Interface contacts:
Residue R35 in protein 1 interacts with residue F6 in protein 2 (closest heavy-atom distance 3.5 Å).
Residue Q21 in protein 1 interacts with residue F3 in protein 2 (closest heavy-atom distance 3.5 Å).
Residue Q21 in protein 1 is in contact with residue E8 in protein 2 (closest heavy-atom distance 4.3 Å).
Residue R35 in protein 1 is in contact with residue D5 in protein 2 (closest heavy-atom distance 3.3 Å).
Residue Y32 in protein 1 contacts residue F6 in protein 2 (closest heavy-atom distance 3.6 Å).
Residue E17 in protein 1 is in contact with residue L1 in protein 2 (closest heavy-atom distance 3.9 Å).
Residue F127 in protein 1 contacts residue T2 in protein 2 (closest heavy-atom distance 2.9 Å).
Residue F36 in protein 1 interacts with residue F6 in protein 2 (closest heavy-atom distance 3.5 Å).
Residue F36 in protein 1 is in contact with residue F3 in protein 2 (closest heavy-atom distance 3.4 Å).
Residue L117 in protein 1 interacts with residue F3 in protein 2 (closest heavy-atom distance 4.2 Å).
Residue F18 in protein 1 contacts residue F3 in protein 2 (closest heavy-atom distance 3.6 Å).
Residue V14 in protein 1 is in contact with residue F3 in protein 2 (closest heavy-atom distance 3.5 Å).
Residue Q21 in protein 1 interacts with residue F6 in protein 2 (closest heavy-atom distance 4.2 Å).
Residue K126 in protein 1 interacts with residue F6 in protein 2 (closest heavy-atom distance 4.9 Å).
Residue K126 in protein 1 interacts with residue D7 in protein 2 (closest heavy-atom distance 4.9 Å).
Residue N125 in protein 1 interacts with residue T2 in protein 2 (closest heavy-atom distance 3.4 Å).
Residue K126 in protein 1 interacts with residue G4 in protein 2 (closest heavy-atom distance 3.3 Å).
Residue R35 in protein 1 is in contact with residue G4 in protein 2 (closest heavy-atom distance 3.3 Å).
Residue F36 in protein 1 is in contact with residue G4 in protein 2 (closest heavy-atom distance 4.3 Å).
Residue L13 in protein 1 interacts with residue L1 in protein 2 (closest heavy-atom distance 3.9 Å).
Residue L25 in protein 1 contacts residue F6 in protein 2 (closest heavy-atom distance 3.9 Å).
Residue N125 in protein 1 is in contact with residue L1 in protein 2 (closest heavy-atom distance 3.7 Å).
Residue Y128 in protein 1 is in contact with residue G4 in protein 2 (closest heavy-atom distance 4.6 Å).
Residue E17 in protein 1 interacts with residue F3 in protein 2 (closest heavy-atom distance 4.0 Å).
Residue K126 in protein 1 contacts residue F3 in protein 2 (closest heavy-atom distance 4.8 Å).
Residue F127 in protein 1 is in contact with residue G4 in protein 2 (closest heavy-atom distance 2.9 Å).
Residue F127 in protein 1 is in contact with residue F3 in protein 2 (closest heavy-atom distance 3.2 Å).
Residue R35 in protein 1 contacts residue F3 in protein 2 (closest heavy-atom distance 4.9 Å).
Residue K126 in protein 1 is in contact with residue T2 in protein 2 (closest heavy-atom distance 3.3 Å).
Residue F127 in protein 1 interacts with residue L1 in protein 2 (closest heavy-atom distance 3.8 Å).
Residue V14 in protein 1 contacts residue L1 in protein 2 (closest heavy-atom distance 4.1 Å).

Sequence of protein 1:
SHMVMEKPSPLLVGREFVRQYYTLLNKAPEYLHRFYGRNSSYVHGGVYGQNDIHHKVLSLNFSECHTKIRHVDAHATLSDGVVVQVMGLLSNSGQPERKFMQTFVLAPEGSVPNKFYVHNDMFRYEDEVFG

The following describes two proteins that form a bound complex.

Sequence of protein 2:
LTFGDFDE